Sequence of chain B:
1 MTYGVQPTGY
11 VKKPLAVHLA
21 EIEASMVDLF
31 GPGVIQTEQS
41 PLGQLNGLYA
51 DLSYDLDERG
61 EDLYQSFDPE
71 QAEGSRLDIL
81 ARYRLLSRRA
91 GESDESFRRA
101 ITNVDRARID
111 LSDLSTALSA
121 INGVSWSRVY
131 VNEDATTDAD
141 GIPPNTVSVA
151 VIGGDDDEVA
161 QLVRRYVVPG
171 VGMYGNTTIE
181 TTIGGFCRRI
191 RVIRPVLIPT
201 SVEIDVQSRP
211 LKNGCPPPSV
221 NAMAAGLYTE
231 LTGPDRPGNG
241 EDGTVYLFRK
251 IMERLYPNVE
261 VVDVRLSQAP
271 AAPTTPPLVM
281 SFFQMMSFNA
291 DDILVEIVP

Interface contacts:
Residue P41 in chain B is in contact with residue N28 in chain A (closest heavy-atom distance 4.3 Å).
Residue P41 in chain B is in contact with residue M31 in chain A (closest heavy-atom distance 4.2 Å).
Residue L42 in chain B contacts residue L29 in chain A (closest heavy-atom distance 3.9 Å).
Residue F30 in chain B contacts residue L29 in chain A (closest heavy-atom distance 4.5 Å).
Residue V34 in chain B contacts residue L23 in chain A (closest heavy-atom distance 4.6 Å).
Residue S40 in chain B contacts residue N28 in chain A (closest heavy-atom distance 4.6 Å).
Residue G33 in chain B contacts residue S26 in chain A (closest heavy-atom distance 4.0 Å).
Residue I35 in chain B is in contact with residue N28 in chain A (closest heavy-atom distance 3.8 Å).
Residue G33 in chain B is in contact with residue G27 in chain A (closest heavy-atom distance 3.5 Å).
Residue P41 in chain B is in contact with residue L29 in chain A (closest heavy-atom distance 3.6 Å).
Residue I35 in chain B interacts with residue G27 in chain A (closest heavy-atom distance 3.0 Å).
Residue L45 in chain B interacts with residue L29 in chain A (closest heavy-atom distance 4.1 Å).
Residue F30 in chain B contacts residue I21 in chain A (closest heavy-atom distance 3.8 Å).
Residue V34 in chain B contacts residue G27 in chain A (closest heavy-atom distance 3.4 Å).
Residue F30 in chain B is in contact with residue L23 in chain A (closest heavy-atom distance 3.6 Å).
Residue I35 in chain B is in contact with residue S26 in chain A (closest heavy-atom distance 3.1 Å).

Sequence of chain A:
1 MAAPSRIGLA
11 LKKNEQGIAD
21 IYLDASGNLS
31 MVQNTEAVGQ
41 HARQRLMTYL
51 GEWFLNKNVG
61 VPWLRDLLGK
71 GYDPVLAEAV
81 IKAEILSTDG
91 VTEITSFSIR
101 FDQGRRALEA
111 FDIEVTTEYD

This data describes a binding interaction between two proteins.